Residue-level contacts at the interface:
Residue L75 in the second protein is in contact with residue F127 in the first protein (closest heavy-atom distance 4.0 Å).
Residue T169 in the second protein interacts with residue T154 in the first protein (closest heavy-atom distance 3.8 Å).
Residue Y176 in the second protein is in contact with residue L174 in the first protein (closest heavy-atom distance 3.6 Å).
Residue Y176 in the second protein interacts with residue L80 in the first protein (closest heavy-atom distance 3.5 Å).
Residue P73 in the second protein is in contact with residue A125 in the first protein (closest heavy-atom distance 4.0 Å).
Residue A81 in the second protein contacts residue Y176 in the first protein (closest heavy-atom distance 3.8 Å).
Residue M136 in the second protein is in contact with residue L75 in the first protein (closest heavy-atom distance 3.0 Å).
Residue Y176 in the second protein interacts with residue T79 in the first protein (closest heavy-atom distance 3.9 Å).
Residue H171 in the second protein interacts with residue T154 in the first protein (closest heavy-atom distance 2.6 Å).
Residue H171 in the second protein interacts with residue H171 in the first protein (closest heavy-atom distance 3.4 Å).
Residue T154 in the second protein is in contact with residue H171 in the first protein (closest heavy-atom distance 2.7 Å).
Residue H171 in the second protein contacts residue D152 in the first protein (closest heavy-atom distance 3.4 Å).
Residue A124 in the second protein is in contact with residue F87 in the first protein (closest heavy-atom distance 3.5 Å).
Residue L75 in the second protein contacts residue T135 in the first protein (closest heavy-atom distance 3.6 Å).
Residue L80 in the second protein interacts with residue Y176 in the first protein (closest heavy-atom distance 3.4 Å).
Residue A125 in the second protein is in contact with residue L75 in the first protein (closest heavy-atom distance 3.7 Å).
Residue T135 in the second protein interacts with residue L75 in the first protein (closest heavy-atom distance 3.6 Å).
Residue N138 in the second protein is in contact with residue F87 in the first protein (closest heavy-atom distance 3.6 Å).
Residue H171 in the second protein contacts residue M136 in the first protein (closest heavy-atom distance 4.0 Å).
Residue T132 in the second protein interacts with residue T129 in the first protein (closest heavy-atom distance 3.8 Å).
Residue L75 in the second protein contacts residue A125 in the first protein (closest heavy-atom distance 3.7 Å).
Residue L75 in the second protein contacts residue M136 in the first protein (closest heavy-atom distance 3.1 Å).
Residue F87 in the second protein contacts residue A124 in the first protein (closest heavy-atom distance 3.6 Å).
Residue M136 in the second protein interacts with residue F87 in the first protein (closest heavy-atom distance 3.8 Å).
Residue F87 in the second protein is in contact with residue N138 in the first protein (closest heavy-atom distance 3.6 Å).
Residue F127 in the second protein is in contact with residue L75 in the first protein (closest heavy-atom distance 3.9 Å).
Residue Q156 in the second protein interacts with residue Q156 in the first protein (closest heavy-atom distance 3.4 Å).
Residue I82 in the second protein contacts residue Y176 in the first protein (closest heavy-atom distance 3.3 Å).
Residue L174 in the second protein is in contact with residue Y176 in the first protein (closest heavy-atom distance 3.7 Å).
Residue F87 in the second protein is in contact with residue M136 in the first protein (closest heavy-atom distance 3.6 Å).
Residue L75 in the second protein contacts residue T134 in the first protein (closest heavy-atom distance 3.5 Å).
Residue F87 in the second protein interacts with residue D152 in the first protein (closest heavy-atom distance 3.8 Å).
Residue D152 in the second protein contacts residue F87 in the first protein (closest heavy-atom distance 3.8 Å).
Residue K77 in the second protein is in contact with residue D152 in the first protein (closest heavy-atom distance 3.5 Å).
Residue T154 in the second protein contacts residue T169 in the first protein (closest heavy-atom distance 3.9 Å).
Residue T79 in the second protein interacts with residue Y176 in the first protein (closest heavy-atom distance 3.7 Å).
Residue G137 in the second protein interacts with residue F87 in the first protein (closest heavy-atom distance 3.5 Å).
Residue I168 in the second protein contacts residue F127 in the first protein (closest heavy-atom distance 3.5 Å).
Residue H171 in the second protein contacts residue S173 in the first protein (closest heavy-atom distance 2.7 Å).
Residue T134 in the second protein is in contact with residue T169 in the first protein (closest heavy-atom distance 3.7 Å).
Residue T134 in the second protein interacts with residue L75 in the first protein (closest heavy-atom distance 3.6 Å).
Residue K77 in the second protein interacts with residue S173 in the first protein (closest heavy-atom distance 3.5 Å).
Residue M136 in the second protein is in contact with residue K77 in the first protein (closest heavy-atom distance 3.7 Å).
Residue T169 in the second protein interacts with residue T134 in the first protein (closest heavy-atom distance 3.8 Å).
Residue Y176 in the second protein interacts with residue A81 in the first protein (closest heavy-atom distance 3.7 Å).
Residue M136 in the second protein is in contact with residue H171 in the first protein (closest heavy-atom distance 3.9 Å).
Residue Q156 in the second protein is in contact with residue T134 in the first protein (closest heavy-atom distance 2.8 Å).
Residue D152 in the second protein contacts residue H171 in the first protein (closest heavy-atom distance 3.1 Å).
Residue T86 in the second protein is in contact with residue D152 in the first protein (closest heavy-atom distance 3.5 Å).
Residue F87 in the second protein is in contact with residue G137 in the first protein (closest heavy-atom distance 3.4 Å).
Residue T129 in the second protein contacts residue T132 in the first protein (closest heavy-atom distance 4.0 Å).
Residue F76 in the second protein contacts residue M136 in the first protein (closest heavy-atom distance 3.8 Å).
Residue M136 in the second protein interacts with residue F76 in the first protein (closest heavy-atom distance 3.7 Å).
Residue D152 in the second protein contacts residue T86 in the first protein (closest heavy-atom distance 3.7 Å).
Residue S173 in the second protein is in contact with residue S173 in the first protein (closest heavy-atom distance 3.3 Å).
Residue T134 in the second protein is in contact with residue Q156 in the first protein (closest heavy-atom distance 2.7 Å).
Residue F127 in the second protein interacts with residue I168 in the first protein (closest heavy-atom distance 3.6 Å).
Residue S173 in the second protein interacts with residue H171 in the first protein (closest heavy-atom distance 2.8 Å).
Residue K77 in the second protein contacts residue M136 in the first protein (closest heavy-atom distance 3.5 Å).
Residue D152 in the second protein contacts residue K77 in the first protein (closest heavy-atom distance 3.9 Å).

Sequence of the second protein:
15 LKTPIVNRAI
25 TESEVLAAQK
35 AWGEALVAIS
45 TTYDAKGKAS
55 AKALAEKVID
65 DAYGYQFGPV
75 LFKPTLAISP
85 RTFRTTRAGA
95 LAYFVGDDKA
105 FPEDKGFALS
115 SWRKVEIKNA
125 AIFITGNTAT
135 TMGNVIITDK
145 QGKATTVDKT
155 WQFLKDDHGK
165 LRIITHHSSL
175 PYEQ

These two protein chains interact to form a complex.

Sequence of the first protein:
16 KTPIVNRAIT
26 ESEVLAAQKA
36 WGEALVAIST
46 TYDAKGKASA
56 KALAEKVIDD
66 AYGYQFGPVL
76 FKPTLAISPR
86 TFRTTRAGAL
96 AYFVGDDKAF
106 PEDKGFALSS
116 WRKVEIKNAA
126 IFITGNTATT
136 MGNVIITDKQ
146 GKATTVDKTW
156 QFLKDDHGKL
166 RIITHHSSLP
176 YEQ